Sequence of chain A:
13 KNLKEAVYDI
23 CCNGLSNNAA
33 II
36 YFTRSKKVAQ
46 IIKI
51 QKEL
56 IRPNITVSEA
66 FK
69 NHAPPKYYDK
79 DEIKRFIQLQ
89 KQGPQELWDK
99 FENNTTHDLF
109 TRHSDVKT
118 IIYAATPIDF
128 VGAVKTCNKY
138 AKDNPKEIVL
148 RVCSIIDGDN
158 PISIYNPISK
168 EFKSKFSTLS

These two protein chains interact to form a complex.

Sequence of chain B:
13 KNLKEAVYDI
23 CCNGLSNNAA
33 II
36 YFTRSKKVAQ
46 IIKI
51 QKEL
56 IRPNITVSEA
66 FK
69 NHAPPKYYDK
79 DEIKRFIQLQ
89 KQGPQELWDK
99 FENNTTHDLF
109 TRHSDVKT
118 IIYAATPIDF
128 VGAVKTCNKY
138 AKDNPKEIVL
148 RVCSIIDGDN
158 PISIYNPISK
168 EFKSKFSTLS

Contacts between the two chains:
Residue N101 in chain B is in contact with residue I125 in chain A (closest heavy-atom distance 3.2 Å).
Residue V62 in chain B contacts residue N69 in chain A (closest heavy-atom distance 2.8 Å).
Residue K16 in chain B is in contact with residue W96 in chain A (closest heavy-atom distance 3.4 Å).
Residue F173 in chain B interacts with residue Q88 in chain A (closest heavy-atom distance 3.1 Å).
Residue I60 in chain B is in contact with residue A71 in chain A (closest heavy-atom distance 3.0 Å).
Residue Y20 in chain B contacts residue Q88 in chain A (closest heavy-atom distance 3.2 Å).
Residue R148 in chain B contacts residue D154 in chain A (closest heavy-atom distance 2.6 Å).
Residue A71 in chain B interacts with residue Y162 in chain A (closest heavy-atom distance 2.8 Å).
Residue N59 in chain B interacts with residue K74 in chain A (closest heavy-atom distance 2.8 Å).
Residue P72 in chain B is in contact with residue N59 in chain A (closest heavy-atom distance 3.1 Å).
Residue Q88 in chain B is in contact with residue F173 in chain A (closest heavy-atom distance 3.1 Å).
Residue N14 in chain B is in contact with residue D154 in chain A (closest heavy-atom distance 3.2 Å).
Residue Q93 in chain B is in contact with residue K16 in chain A (closest heavy-atom distance 3.0 Å).
Residue F99 in chain B contacts residue I125 in chain A (closest heavy-atom distance 3.0 Å).
Residue A71 in chain B interacts with residue R57 in chain A (closest heavy-atom distance 3.0 Å).
Residue K67 in chain B interacts with residue S63 in chain A (closest heavy-atom distance 3.4 Å).
Residue Q88 in chain B contacts residue C23 in chain A (closest heavy-atom distance 2.8 Å).
Residue N59 in chain B interacts with residue P73 in chain A (closest heavy-atom distance 3.2 Å).
Residue K67 in chain B interacts with residue E64 in chain A (closest heavy-atom distance 2.9 Å).
Residue I153 in chain B is in contact with residue R148 in chain A (closest heavy-atom distance 3.4 Å).
Residue T61 in chain B interacts with residue N69 in chain A (closest heavy-atom distance 3.0 Å).
Residue I60 in chain B contacts residue H70 in chain A (closest heavy-atom distance 3.2 Å).
Residue R148 in chain B interacts with residue I153 in chain A (closest heavy-atom distance 3.1 Å).
Residue K13 in chain B is in contact with residue Q93 in chain A (closest heavy-atom distance 2.9 Å).
Residue W96 in chain B is in contact with residue K132 in chain A (closest heavy-atom distance 2.3 Å).
Residue N59 in chain B interacts with residue P72 in chain A (closest heavy-atom distance 3.0 Å).
Residue A71 in chain B is in contact with residue I60 in chain A (closest heavy-atom distance 3.0 Å).
Residue D126 in chain B is in contact with residue Y76 in chain A (closest heavy-atom distance 2.7 Å).
Residue K132 in chain B contacts residue F99 in chain A (closest heavy-atom distance 2.8 Å).
Residue V149 in chain B contacts residue I153 in chain A (closest heavy-atom distance 3.0 Å).
Residue Y162 in chain B is in contact with residue H70 in chain A (closest heavy-atom distance 3.1 Å).
Residue R110 in chain B contacts residue I161 in chain A (closest heavy-atom distance 3.3 Å).
Residue K78 in chain B contacts residue T175 in chain A (closest heavy-atom distance 3.3 Å).
Residue N69 in chain B contacts residue V62 in chain A (closest heavy-atom distance 2.8 Å).
Residue N69 in chain B is in contact with residue T61 in chain A (closest heavy-atom distance 3.1 Å).
Residue R57 in chain B contacts residue N101 in chain A (closest heavy-atom distance 3.4 Å).
Residue D97 in chain B is in contact with residue K16 in chain A (closest heavy-atom distance 2.9 Å).
Residue S151 in chain B contacts residue S151 in chain A (closest heavy-atom distance 3.1 Å).
Residue Y120 in chain B interacts with residue Y36 in chain A (closest heavy-atom distance 2.8 Å).
Residue E64 in chain B contacts residue K67 in chain A (closest heavy-atom distance 2.9 Å).
Residue R57 in chain B contacts residue T103 in chain A (closest heavy-atom distance 3.2 Å).
Residue C150 in chain B interacts with residue C150 in chain A (closest heavy-atom distance 1.7 Å).
Residue Q93 in chain B interacts with residue K13 in chain A (closest heavy-atom distance 3.3 Å).
Residue Y162 in chain B is in contact with residue A71 in chain A (closest heavy-atom distance 2.7 Å).
Residue R57 in chain B contacts residue A71 in chain A (closest heavy-atom distance 3.2 Å).
Residue K74 in chain B contacts residue I165 in chain A (closest heavy-atom distance 3.1 Å).
Residue I125 in chain B interacts with residue F99 in chain A (closest heavy-atom distance 3.2 Å).
Residue I153 in chain B interacts with residue V149 in chain A (closest heavy-atom distance 3.0 Å).
Residue Y36 in chain B contacts residue Y120 in chain A (closest heavy-atom distance 2.9 Å).
Residue D154 in chain B contacts residue R148 in chain A (closest heavy-atom distance 2.6 Å).
Residue K132 in chain B is in contact with residue W96 in chain A (closest heavy-atom distance 3.1 Å).
Residue K74 in chain B contacts residue N59 in chain A (closest heavy-atom distance 2.7 Å).
Residue K16 in chain B contacts residue D97 in chain A (closest heavy-atom distance 3.2 Å).
Residue Y76 in chain B interacts with residue D126 in chain A (closest heavy-atom distance 2.7 Å).
Residue C23 in chain B contacts residue Q88 in chain A (closest heavy-atom distance 2.8 Å).
Residue H70 in chain B interacts with residue Y162 in chain A (closest heavy-atom distance 3.3 Å).
Residue S151 in chain B is in contact with residue C150 in chain A (closest heavy-atom distance 3.3 Å).
Residue P58 in chain B interacts with residue P72 in chain A (closest heavy-atom distance 3.1 Å).
Residue P73 in chain B is in contact with residue N59 in chain A (closest heavy-atom distance 3.2 Å).
Residue F66 in chain B is in contact with residue F66 in chain A (closest heavy-atom distance 3.3 Å).